Interface contacts:
Residue K66 in the first protein contacts residue V174 in the second protein (closest heavy-atom distance 3.1 Å).
Residue T139 in the first protein contacts residue V289 in the second protein (closest heavy-atom distance 4.2 Å).
Residue A225 in the first protein is in contact with residue Y131 in the second protein (closest heavy-atom distance 4.3 Å).
Residue D136 in the first protein interacts with residue K321 in the second protein (closest heavy-atom distance 3.6 Å).
Residue P119 in the first protein is in contact with residue Y112 in the second protein (closest heavy-atom distance 3.7 Å).
Residue P117 in the first protein interacts with residue L122 in the second protein (closest heavy-atom distance 3.8 Å).
Residue P71 in the first protein contacts residue L173 in the second protein (closest heavy-atom distance 4.3 Å).
Residue A221 in the first protein contacts residue F130 in the second protein (closest heavy-atom distance 4.4 Å).
Residue D136 in the first protein contacts residue W287 in the second protein (closest heavy-atom distance 4.2 Å).
Residue A75 in the first protein contacts residue M166 in the second protein (closest heavy-atom distance 4.1 Å).
Residue L140 in the first protein contacts residue W287 in the second protein (closest heavy-atom distance 4.3 Å).
Residue E127 in the first protein interacts with residue R102 in the second protein (closest heavy-atom distance 3.2 Å).
Residue S135 in the first protein contacts residue K321 in the second protein (closest heavy-atom distance 3.0 Å).
Residue D136 in the first protein is in contact with residue V289 in the second protein (closest heavy-atom distance 3.8 Å).
Residue N312 in the first protein is in contact with residue F130 in the second protein (closest heavy-atom distance 3.2 Å).
Residue V132 in the first protein contacts residue R323 in the second protein (closest heavy-atom distance 3.5 Å).
Residue M315 in the first protein contacts residue F130 in the second protein (closest heavy-atom distance 3.5 Å).
Residue R124 in the first protein interacts with residue T101 in the second protein (closest heavy-atom distance 4.7 Å).
Residue V132 in the first protein interacts with residue P98 in the second protein (closest heavy-atom distance 4.0 Å).
Residue R130 in the first protein interacts with residue E367 in the second protein (closest heavy-atom distance 4.1 Å).
Residue P117 in the first protein contacts residue Q115 in the second protein (closest heavy-atom distance 3.3 Å).
Residue M122 in the first protein interacts with residue Y112 in the second protein (closest heavy-atom distance 4.1 Å).
Residue T131 in the first protein contacts residue P98 in the second protein (closest heavy-atom distance 4.0 Å).
Residue E127 in the first protein interacts with residue R368 in the second protein (closest heavy-atom distance 3.7 Å).
Residue L140 in the first protein is in contact with residue V289 in the second protein (closest heavy-atom distance 2.9 Å).
Residue P71 in the first protein interacts with residue M166 in the second protein (closest heavy-atom distance 4.1 Å).
Residue Y142 in the first protein interacts with residue V292 in the second protein (closest heavy-atom distance 3.7 Å).
Residue P71 in the first protein contacts residue W168 in the second protein (closest heavy-atom distance 3.3 Å).
Residue W72 in the first protein interacts with residue M166 in the second protein (closest heavy-atom distance 3.5 Å).
Residue F120 in the first protein is in contact with residue N119 in the second protein (closest heavy-atom distance 3.7 Å).
Residue M315 in the first protein contacts residue D129 in the second protein (closest heavy-atom distance 3.5 Å).
Residue W72 in the first protein contacts residue N169 in the second protein (closest heavy-atom distance 4.1 Å).
Residue A75 in the first protein contacts residue W168 in the second protein (closest heavy-atom distance 4.2 Å).
Residue T139 in the first protein contacts residue V292 in the second protein (closest heavy-atom distance 3.9 Å).
Residue T139 in the first protein is in contact with residue V294 in the second protein (closest heavy-atom distance 3.4 Å).
Residue P119 in the first protein interacts with residue F111 in the second protein (closest heavy-atom distance 3.8 Å).
Residue N312 in the first protein interacts with residue Y131 in the second protein (closest heavy-atom distance 3.8 Å).
Residue F115 in the first protein interacts with residue L122 in the second protein (closest heavy-atom distance 3.9 Å).
Residue F120 in the first protein interacts with residue K116 in the second protein (closest heavy-atom distance 4.0 Å).
Residue T131 in the first protein contacts residue R368 in the second protein (closest heavy-atom distance 3.6 Å).
Residue L140 in the first protein contacts residue G290 in the second protein (closest heavy-atom distance 4.2 Å).
Residue N121 in the first protein contacts residue Y112 in the second protein (closest heavy-atom distance 4.0 Å).
Residue E308 in the first protein interacts with residue Y131 in the second protein (closest heavy-atom distance 4.6 Å).
Residue G118 in the first protein is in contact with residue Q115 in the second protein (closest heavy-atom distance 2.5 Å).
Residue C311 in the first protein contacts residue Y131 in the second protein (closest heavy-atom distance 3.9 Å).
Residue E127 in the first protein interacts with residue T101 in the second protein (closest heavy-atom distance 3.1 Å).
Residue P117 in the first protein is in contact with residue N119 in the second protein (closest heavy-atom distance 3.5 Å).
Residue P117 in the first protein is in contact with residue L118 in the second protein (closest heavy-atom distance 3.8 Å).
Residue V132 in the first protein is in contact with residue P97 in the second protein (closest heavy-atom distance 3.6 Å).
Residue F69 in the first protein interacts with residue L173 in the second protein (closest heavy-atom distance 3.4 Å).
Residue F120 in the first protein is in contact with residue Y112 in the second protein (closest heavy-atom distance 3.3 Å).
Residue P71 in the first protein contacts residue N169 in the second protein (closest heavy-atom distance 3.4 Å).
Residue D136 in the first protein contacts residue R323 in the second protein (closest heavy-atom distance 2.5 Å).
Residue S135 in the first protein contacts residue R323 in the second protein (closest heavy-atom distance 4.6 Å).
Residue F115 in the first protein is in contact with residue Q115 in the second protein (closest heavy-atom distance 4.5 Å).
Residue Y316 in the first protein contacts residue F130 in the second protein (closest heavy-atom distance 3.7 Å).
Residue F115 in the first protein contacts residue L118 in the second protein (closest heavy-atom distance 4.2 Å).
Residue K66 in the first protein contacts residue L173 in the second protein (closest heavy-atom distance 4.5 Å).
Residue F120 in the first protein interacts with residue Q115 in the second protein (closest heavy-atom distance 3.4 Å).
Residue P119 in the first protein is in contact with residue Q115 in the second protein (closest heavy-atom distance 3.7 Å).

Sequence of the first protein:
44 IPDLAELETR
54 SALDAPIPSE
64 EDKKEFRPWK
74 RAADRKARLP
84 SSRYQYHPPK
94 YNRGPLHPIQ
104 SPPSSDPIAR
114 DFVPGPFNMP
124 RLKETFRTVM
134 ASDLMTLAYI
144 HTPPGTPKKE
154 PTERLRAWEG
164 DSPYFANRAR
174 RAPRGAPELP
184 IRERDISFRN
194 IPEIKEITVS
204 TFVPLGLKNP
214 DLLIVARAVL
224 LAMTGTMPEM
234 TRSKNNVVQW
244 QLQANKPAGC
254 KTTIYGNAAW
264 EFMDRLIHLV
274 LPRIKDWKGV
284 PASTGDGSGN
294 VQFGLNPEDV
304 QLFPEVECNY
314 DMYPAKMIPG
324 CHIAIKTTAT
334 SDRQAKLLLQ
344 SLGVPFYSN

This data describes a binding interaction between two proteins.

Sequence of the second protein:
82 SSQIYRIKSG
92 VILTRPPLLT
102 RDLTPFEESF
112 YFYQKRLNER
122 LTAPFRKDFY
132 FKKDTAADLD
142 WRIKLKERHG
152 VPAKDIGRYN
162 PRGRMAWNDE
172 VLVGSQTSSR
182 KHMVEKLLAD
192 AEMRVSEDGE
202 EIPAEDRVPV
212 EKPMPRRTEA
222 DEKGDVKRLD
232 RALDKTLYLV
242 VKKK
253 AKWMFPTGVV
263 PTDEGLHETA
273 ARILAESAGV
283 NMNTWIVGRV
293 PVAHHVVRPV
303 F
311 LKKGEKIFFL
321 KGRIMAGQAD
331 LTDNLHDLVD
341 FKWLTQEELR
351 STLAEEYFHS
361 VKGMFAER